Sequence of the second protein:
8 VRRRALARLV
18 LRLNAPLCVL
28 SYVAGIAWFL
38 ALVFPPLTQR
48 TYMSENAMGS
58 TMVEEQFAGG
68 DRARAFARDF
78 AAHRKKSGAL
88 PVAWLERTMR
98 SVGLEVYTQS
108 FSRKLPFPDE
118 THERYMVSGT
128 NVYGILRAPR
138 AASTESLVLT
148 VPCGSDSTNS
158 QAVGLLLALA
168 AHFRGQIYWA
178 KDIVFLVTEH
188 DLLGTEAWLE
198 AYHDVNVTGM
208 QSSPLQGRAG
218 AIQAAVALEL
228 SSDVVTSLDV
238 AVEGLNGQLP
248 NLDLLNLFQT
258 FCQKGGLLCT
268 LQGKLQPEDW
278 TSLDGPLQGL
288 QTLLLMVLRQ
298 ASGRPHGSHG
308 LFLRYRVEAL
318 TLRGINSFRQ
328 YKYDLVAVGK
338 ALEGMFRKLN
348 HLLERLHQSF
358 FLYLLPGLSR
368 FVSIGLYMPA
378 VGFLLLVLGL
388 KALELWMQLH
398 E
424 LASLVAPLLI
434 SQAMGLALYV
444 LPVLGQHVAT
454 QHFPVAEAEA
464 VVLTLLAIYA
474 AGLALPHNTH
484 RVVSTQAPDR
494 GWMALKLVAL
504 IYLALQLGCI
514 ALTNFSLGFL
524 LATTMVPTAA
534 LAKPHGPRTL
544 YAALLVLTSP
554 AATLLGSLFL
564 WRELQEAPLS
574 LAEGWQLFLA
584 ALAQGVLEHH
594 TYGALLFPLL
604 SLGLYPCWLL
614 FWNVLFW

This data describes a binding interaction between two proteins.

Residue-level contacts at the interface:
Residue C512 in the second protein interacts with residue L368 in the first protein (closest heavy-atom distance 3.7 Å).
Residue C512 in the second protein is in contact with residue V371 in the first protein (closest heavy-atom distance 4.2 Å).
Residue R313 in the second protein is in contact with residue G380 in the first protein (closest heavy-atom distance 4.0 Å).
Residue W393 in the second protein contacts residue I355 in the first protein (closest heavy-atom distance 4.1 Å).
Residue L508 in the second protein is in contact with residue L367 in the first protein (closest heavy-atom distance 3.5 Å).
Residue I371 in the second protein contacts residue F386 in the first protein (closest heavy-atom distance 4.7 Å).
Residue L515 in the second protein interacts with residue L375 in the first protein (closest heavy-atom distance 3.2 Å).
Residue L500 in the second protein contacts residue F356 in the first protein (closest heavy-atom distance 4.0 Å).
Residue F358 in the second protein contacts residue S381 in the first protein (closest heavy-atom distance 3.6 Å).
Residue R313 in the second protein contacts residue Y378 in the first protein (closest heavy-atom distance 3.2 Å).
Residue Q245 in the second protein interacts with residue G380 in the first protein (closest heavy-atom distance 4.5 Å).
Residue L359 in the second protein is in contact with residue S381 in the first protein (closest heavy-atom distance 3.7 Å).
Residue I504 in the second protein interacts with residue C360 in the first protein (closest heavy-atom distance 4.2 Å).
Residue L359 in the second protein interacts with residue L375 in the first protein (closest heavy-atom distance 4.9 Å).
Residue H397 in the second protein contacts residue Y349 in the first protein (closest heavy-atom distance 3.3 Å).
Residue C512 in the second protein is in contact with residue L367 in the first protein (closest heavy-atom distance 4.0 Å).
Residue L515 in the second protein is in contact with residue V371 in the first protein (closest heavy-atom distance 4.7 Å).
Residue W393 in the second protein contacts residue F356 in the first protein (closest heavy-atom distance 3.4 Å).
Residue L508 in the second protein contacts residue I363 in the first protein (closest heavy-atom distance 3.7 Å).
Residue T516 in the second protein is in contact with residue L375 in the first protein (closest heavy-atom distance 3.9 Å).
Residue L515 in the second protein interacts with residue L372 in the first protein (closest heavy-atom distance 3.9 Å).
Residue R313 in the second protein contacts residue A379 in the first protein (closest heavy-atom distance 4.4 Å).
Residue L390 in the second protein interacts with residue F356 in the first protein (closest heavy-atom distance 4.4 Å).
Residue I504 in the second protein is in contact with residue F356 in the first protein (closest heavy-atom distance 4.1 Å).
Residue L359 in the second protein interacts with residue A382 in the first protein (closest heavy-atom distance 4.8 Å).
Residue T516 in the second protein interacts with residue V371 in the first protein (closest heavy-atom distance 4.0 Å).
Residue L508 in the second protein interacts with residue V364 in the first protein (closest heavy-atom distance 3.6 Å).
Residue F358 in the second protein contacts residue G380 in the first protein (closest heavy-atom distance 3.3 Å).
Residue Q245 in the second protein interacts with residue A379 in the first protein (closest heavy-atom distance 4.1 Å).
Residue R313 in the second protein interacts with residue I377 in the first protein (closest heavy-atom distance 3.6 Å).
Residue R311 in the second protein interacts with residue Y378 in the first protein (closest heavy-atom distance 3.9 Å).
Residue L515 in the second protein interacts with residue F386 in the first protein (closest heavy-atom distance 4.1 Å).
Residue W393 in the second protein is in contact with residue Y349 in the first protein (closest heavy-atom distance 3.0 Å).
Residue Q245 in the second protein interacts with residue Y378 in the first protein (closest heavy-atom distance 5.0 Å).
Residue L515 in the second protein is in contact with residue L368 in the first protein (closest heavy-atom distance 3.6 Å).
Residue A389 in the second protein contacts residue F356 in the first protein (closest heavy-atom distance 4.3 Å).

Sequence of the first protein:
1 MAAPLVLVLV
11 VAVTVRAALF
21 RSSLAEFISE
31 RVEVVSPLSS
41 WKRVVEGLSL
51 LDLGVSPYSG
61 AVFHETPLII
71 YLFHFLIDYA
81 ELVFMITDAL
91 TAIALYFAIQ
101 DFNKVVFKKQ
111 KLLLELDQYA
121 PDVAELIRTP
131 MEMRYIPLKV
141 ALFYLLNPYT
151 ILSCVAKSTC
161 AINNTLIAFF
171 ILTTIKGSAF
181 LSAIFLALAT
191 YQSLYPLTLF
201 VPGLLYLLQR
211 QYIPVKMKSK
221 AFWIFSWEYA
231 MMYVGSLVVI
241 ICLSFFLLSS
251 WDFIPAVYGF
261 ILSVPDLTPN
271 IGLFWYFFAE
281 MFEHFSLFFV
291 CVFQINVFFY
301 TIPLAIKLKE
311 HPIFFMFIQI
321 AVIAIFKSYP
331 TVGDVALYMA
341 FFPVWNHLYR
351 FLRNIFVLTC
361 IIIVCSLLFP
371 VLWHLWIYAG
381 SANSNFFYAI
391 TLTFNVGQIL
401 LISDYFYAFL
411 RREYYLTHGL